Sequence of protein 2:
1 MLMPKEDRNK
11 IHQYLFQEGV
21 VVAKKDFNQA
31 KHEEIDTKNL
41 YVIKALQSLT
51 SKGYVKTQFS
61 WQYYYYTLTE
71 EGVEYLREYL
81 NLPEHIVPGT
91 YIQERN

Sequence of protein 1:
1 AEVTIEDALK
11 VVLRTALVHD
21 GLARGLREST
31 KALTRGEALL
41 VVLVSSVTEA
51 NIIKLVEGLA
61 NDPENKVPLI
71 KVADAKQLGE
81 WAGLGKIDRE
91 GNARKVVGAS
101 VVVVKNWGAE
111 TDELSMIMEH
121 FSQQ

The following describes two proteins that form a bound complex.

Contacts between the two chains:
Residue L17 in protein 1 interacts with residue E78 in protein 2 (closest heavy-atom distance 4.2 Å).
Residue D20 in protein 1 interacts with residue K5 in protein 2 (closest heavy-atom distance 4.0 Å).
Residue H19 in protein 1 contacts residue E78 in protein 2 (closest heavy-atom distance 4.9 Å).
Residue D20 in protein 1 contacts residue Y79 in protein 2 (closest heavy-atom distance 3.2 Å).
Residue V18 in protein 1 interacts with residue N81 in protein 2 (closest heavy-atom distance 3.3 Å).
Residue V18 in protein 1 contacts residue Y79 in protein 2 (closest heavy-atom distance 2.8 Å).
Residue V18 in protein 1 is in contact with residue E78 in protein 2 (closest heavy-atom distance 3.0 Å).
Residue R14 in protein 1 interacts with residue E78 in protein 2 (closest heavy-atom distance 3.4 Å).
Residue H19 in protein 1 contacts residue Y79 in protein 2 (closest heavy-atom distance 4.1 Å).
Residue V18 in protein 1 is in contact with residue L80 in protein 2 (closest heavy-atom distance 3.9 Å).